Sequence of the second protein:
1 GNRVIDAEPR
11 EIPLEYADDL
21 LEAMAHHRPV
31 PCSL

These two protein chains interact to form a complex.

Contacts between the two chains:
Residue V41 in the first protein is in contact with residue I5 in the second protein (closest heavy-atom distance 3.4 Å).
Residue E128 in the first protein interacts with residue R28 in the second protein (closest heavy-atom distance 3.2 Å).
Residue T14 in the first protein contacts residue H27 in the second protein (closest heavy-atom distance 3.4 Å).
Residue P46 in the first protein is in contact with residue P9 in the second protein (closest heavy-atom distance 3.2 Å).
Residue T14 in the first protein interacts with residue V30 in the second protein (closest heavy-atom distance 3.5 Å).
Residue V162 in the first protein interacts with residue P9 in the second protein (closest heavy-atom distance 3.9 Å).
Residue V45 in the first protein interacts with residue P9 in the second protein (closest heavy-atom distance 3.6 Å).
Residue R161 in the first protein interacts with residue R10 in the second protein (closest heavy-atom distance 2.9 Å).
Residue Y164 in the first protein interacts with residue P9 in the second protein (closest heavy-atom distance 3.2 Å).
Residue P119 in the first protein is in contact with residue C32 in the second protein (closest heavy-atom distance 3.5 Å).
Residue G38 in the first protein contacts residue G1 in the second protein (closest heavy-atom distance 3.4 Å).
Residue V162 in the first protein is in contact with residue E8 in the second protein (closest heavy-atom distance 3.6 Å).
Residue R44 in the first protein interacts with residue A7 in the second protein (closest heavy-atom distance 3.1 Å).
Residue R44 in the first protein is in contact with residue V4 in the second protein (closest heavy-atom distance 3.3 Å).
Residue W13 in the first protein contacts residue V30 in the second protein (closest heavy-atom distance 4.0 Å).
Residue T42 in the first protein interacts with residue R3 in the second protein (closest heavy-atom distance 2.7 Å).
Residue Y164 in the first protein contacts residue R10 in the second protein (closest heavy-atom distance 3.0 Å).
Residue Y163 in the first protein interacts with residue R10 in the second protein (closest heavy-atom distance 3.2 Å).
Residue I33 in the first protein is in contact with residue R3 in the second protein (closest heavy-atom distance 3.9 Å).
Residue T14 in the first protein interacts with residue H26 in the second protein (closest heavy-atom distance 3.5 Å).
Residue V162 in the first protein interacts with residue R10 in the second protein (closest heavy-atom distance 2.9 Å).
Residue Y163 in the first protein interacts with residue E11 in the second protein (closest heavy-atom distance 3.9 Å).
Residue V41 in the first protein interacts with residue R3 in the second protein (closest heavy-atom distance 3.3 Å).
Residue Y163 in the first protein interacts with residue P9 in the second protein (closest heavy-atom distance 3.4 Å).
Residue T34 in the first protein contacts residue R3 in the second protein (closest heavy-atom distance 2.9 Å).
Residue W13 in the first protein is in contact with residue P29 in the second protein (closest heavy-atom distance 4.0 Å).
Residue R123 in the first protein interacts with residue L34 in the second protein (closest heavy-atom distance 3.9 Å).
Residue T42 in the first protein interacts with residue V4 in the second protein (closest heavy-atom distance 3.3 Å).
Residue D28 in the first protein interacts with residue R10 in the second protein (closest heavy-atom distance 3.6 Å).
Residue Y163 in the first protein interacts with residue I12 in the second protein (closest heavy-atom distance 3.8 Å).
Residue R44 in the first protein is in contact with residue D6 in the second protein (closest heavy-atom distance 3.7 Å).
Residue M12 in the first protein interacts with residue V30 in the second protein (closest heavy-atom distance 2.9 Å).
Residue M12 in the first protein contacts residue C32 in the second protein (closest heavy-atom distance 3.7 Å).
Residue V40 in the first protein is in contact with residue G1 in the second protein (closest heavy-atom distance 3.5 Å).
Residue M12 in the first protein contacts residue P29 in the second protein (closest heavy-atom distance 3.6 Å).
Residue Y121 in the first protein is in contact with residue S33 in the second protein (closest heavy-atom distance 3.5 Å).
Residue P46 in the first protein interacts with residue A7 in the second protein (closest heavy-atom distance 3.4 Å).
Residue Y163 in the first protein is in contact with residue P13 in the second protein (closest heavy-atom distance 4.0 Å).
Residue P16 in the first protein contacts residue H26 in the second protein (closest heavy-atom distance 3.9 Å).
Residue Y121 in the first protein is in contact with residue L34 in the second protein (closest heavy-atom distance 3.7 Å).
Residue E39 in the first protein is in contact with residue R3 in the second protein (closest heavy-atom distance 2.9 Å).
Residue R122 in the first protein contacts residue L34 in the second protein (closest heavy-atom distance 3.4 Å).
Residue V40 in the first protein interacts with residue N2 in the second protein (closest heavy-atom distance 3.3 Å).
Residue V45 in the first protein is in contact with residue A7 in the second protein (closest heavy-atom distance 3.5 Å).
Residue Q17 in the first protein is in contact with residue E22 in the second protein (closest heavy-atom distance 3.3 Å).
Residue Y164 in the first protein contacts residue E11 in the second protein (closest heavy-atom distance 3.2 Å).
Residue V43 in the first protein interacts with residue I5 in the second protein (closest heavy-atom distance 3.3 Å).
Residue Y121 in the first protein interacts with residue C32 in the second protein (closest heavy-atom distance 3.9 Å).
Residue V40 in the first protein contacts residue R3 in the second protein (closest heavy-atom distance 3.1 Å).
Residue Q17 in the first protein contacts residue H26 in the second protein (closest heavy-atom distance 3.4 Å).
Residue I33 in the first protein contacts residue I5 in the second protein (closest heavy-atom distance 3.8 Å).
Residue R123 in the first protein contacts residue P31 in the second protein (closest heavy-atom distance 3.4 Å).
Residue R44 in the first protein contacts residue I5 in the second protein (closest heavy-atom distance 2.6 Å).
Residue W13 in the first protein is in contact with residue R28 in the second protein (closest heavy-atom distance 3.8 Å).
Residue K24 in the first protein interacts with residue Y16 in the second protein (closest heavy-atom distance 3.8 Å).
Residue T14 in the first protein is in contact with residue R28 in the second protein (closest heavy-atom distance 3.1 Å).
Residue K24 in the first protein is in contact with residue D19 in the second protein (closest heavy-atom distance 2.5 Å).
Residue T42 in the first protein interacts with residue I5 in the second protein (closest heavy-atom distance 2.7 Å).
Residue R123 in the first protein interacts with residue C32 in the second protein (closest heavy-atom distance 2.9 Å).
Residue Y160 in the first protein interacts with residue A7 in the second protein (closest heavy-atom distance 3.8 Å).

Sequence of the first protein:
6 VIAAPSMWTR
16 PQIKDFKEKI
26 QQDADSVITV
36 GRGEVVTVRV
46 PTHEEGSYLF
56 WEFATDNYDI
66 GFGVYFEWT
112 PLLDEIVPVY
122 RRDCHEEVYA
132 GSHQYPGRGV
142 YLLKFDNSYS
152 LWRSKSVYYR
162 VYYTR